Sequence of protein 2:
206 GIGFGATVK

Contacts between the two chains:
Residue A51 in protein 1 is in contact with residue G206 in protein 2 (closest heavy-atom distance 3.9 Å).
Residue T78 in protein 1 is in contact with residue F209 in protein 2 (closest heavy-atom distance 3.8 Å).
Residue P54 in protein 1 interacts with residue K214 in protein 2 (closest heavy-atom distance 3.7 Å).
Residue L47 in protein 1 is in contact with residue G208 in protein 2 (closest heavy-atom distance 4.7 Å).
Residue E50 in protein 1 interacts with residue I207 in protein 2 (closest heavy-atom distance 4.9 Å).
Residue A51 in protein 1 contacts residue I207 in protein 2 (closest heavy-atom distance 3.7 Å).
Residue F81 in protein 1 contacts residue F209 in protein 2 (closest heavy-atom distance 3.4 Å).
Residue L47 in protein 1 is in contact with residue F209 in protein 2 (closest heavy-atom distance 4.0 Å).
Residue A51 in protein 1 is in contact with residue V213 in protein 2 (closest heavy-atom distance 3.9 Å).
Residue E50 in protein 1 interacts with residue V213 in protein 2 (closest heavy-atom distance 4.2 Å).
Residue K83 in protein 1 interacts with residue K214 in protein 2 (closest heavy-atom distance 3.2 Å).
Residue F48 in protein 1 interacts with residue I207 in protein 2 (closest heavy-atom distance 3.8 Å).
Residue L47 in protein 1 contacts residue I207 in protein 2 (closest heavy-atom distance 3.5 Å).
Residue K83 in protein 1 is in contact with residue V213 in protein 2 (closest heavy-atom distance 4.7 Å).
Residue P54 in protein 1 is in contact with residue V213 in protein 2 (closest heavy-atom distance 4.5 Å).
Residue V43 in protein 1 contacts residue F209 in protein 2 (closest heavy-atom distance 4.7 Å).

This data describes a binding interaction between two proteins.

Sequence of protein 1:
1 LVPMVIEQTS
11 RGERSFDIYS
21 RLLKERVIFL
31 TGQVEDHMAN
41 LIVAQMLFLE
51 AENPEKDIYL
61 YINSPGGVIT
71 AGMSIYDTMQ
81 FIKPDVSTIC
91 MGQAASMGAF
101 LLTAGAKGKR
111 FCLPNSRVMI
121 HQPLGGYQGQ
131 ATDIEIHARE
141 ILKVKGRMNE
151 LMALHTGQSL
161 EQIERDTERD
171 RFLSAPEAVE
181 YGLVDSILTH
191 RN